Sequence of chain A:
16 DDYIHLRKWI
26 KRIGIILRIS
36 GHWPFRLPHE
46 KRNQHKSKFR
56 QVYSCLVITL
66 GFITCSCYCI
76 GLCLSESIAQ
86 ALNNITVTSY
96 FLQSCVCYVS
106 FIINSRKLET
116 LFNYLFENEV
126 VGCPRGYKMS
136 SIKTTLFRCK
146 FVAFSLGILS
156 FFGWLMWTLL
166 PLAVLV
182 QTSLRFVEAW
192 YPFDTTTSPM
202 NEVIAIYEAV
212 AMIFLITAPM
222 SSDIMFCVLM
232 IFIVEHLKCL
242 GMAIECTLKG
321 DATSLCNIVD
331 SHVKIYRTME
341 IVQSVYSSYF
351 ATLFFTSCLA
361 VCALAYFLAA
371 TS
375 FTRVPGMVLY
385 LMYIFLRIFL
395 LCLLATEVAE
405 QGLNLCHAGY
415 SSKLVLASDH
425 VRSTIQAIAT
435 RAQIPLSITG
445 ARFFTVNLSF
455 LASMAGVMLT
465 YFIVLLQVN

Contacts between the two chains:
Residue Y414 in chain B interacts with residue A431 in chain A (closest heavy-atom distance 4.1 Å).
Residue Q430 in chain B interacts with residue T434 in chain A (closest heavy-atom distance 3.3 Å).
Residue S416 in chain B is in contact with residue D330 in chain A (closest heavy-atom distance 3.8 Å).
Residue L397 in chain B is in contact with residue R446 in chain A (closest heavy-atom distance 4.0 Å).
Residue S416 in chain B interacts with residue V329 in chain A (closest heavy-atom distance 4.1 Å).
Residue Q437 in chain B interacts with residue T434 in chain A (closest heavy-atom distance 3.5 Å).
Residue F393 in chain B interacts with residue F447 in chain A (closest heavy-atom distance 3.9 Å).
Residue Q430 in chain B interacts with residue Q430 in chain A (closest heavy-atom distance 4.0 Å).
Residue Y414 in chain B is in contact with residue I432 in chain A (closest heavy-atom distance 3.4 Å).
Residue V419 in chain B interacts with residue H424 in chain A (closest heavy-atom distance 2.9 Å).
Residue V468 in chain B interacts with residue V468 in chain A (closest heavy-atom distance 4.8 Å).
Residue L420 in chain B is in contact with residue H424 in chain A (closest heavy-atom distance 5.0 Å).
Residue L420 in chain B interacts with residue C326 in chain A (closest heavy-atom distance 4.8 Å).
Residue L452 in chain B contacts residue A445 in chain A (closest heavy-atom distance 4.9 Å).
Residue Q430 in chain B interacts with residue A431 in chain A (closest heavy-atom distance 4.3 Å).
Residue Q471 in chain B interacts with residue L469 in chain A (closest heavy-atom distance 4.4 Å).
Residue I467 in chain B interacts with residue L469 in chain A (closest heavy-atom distance 4.7 Å).
Residue A412 in chain B interacts with residue R435 in chain A (closest heavy-atom distance 3.3 Å).
Residue Q437 in chain B contacts residue Q437 in chain A (closest heavy-atom distance 3.8 Å).
Residue H411 in chain B is in contact with residue R435 in chain A (closest heavy-atom distance 3.7 Å).
Residue Q430 in chain B interacts with residue R435 in chain A (closest heavy-atom distance 4.6 Å).
Residue H411 in chain B is in contact with residue I438 in chain A (closest heavy-atom distance 3.4 Å).
Residue V472 in chain B contacts residue V472 in chain A (closest heavy-atom distance 3.7 Å).
Residue V419 in chain B interacts with residue C326 in chain A (closest heavy-atom distance 4.2 Å).
Residue S416 in chain B contacts residue C326 in chain A (closest heavy-atom distance 3.2 Å).
Residue I467 in chain B contacts residue Y465 in chain A (closest heavy-atom distance 3.6 Å).
Residue V472 in chain B is in contact with residue N473 in chain A (closest heavy-atom distance 3.9 Å).
Residue C410 in chain B interacts with residue I438 in chain A (closest heavy-atom distance 3.8 Å).
Residue V419 in chain B interacts with residue L325 in chain A (closest heavy-atom distance 4.1 Å).
Residue T400 in chain B contacts residue R446 in chain A (closest heavy-atom distance 4.9 Å).
Residue S415 in chain B is in contact with residue V329 in chain A (closest heavy-atom distance 3.3 Å).
Residue Y414 in chain B interacts with residue V333 in chain A (closest heavy-atom distance 3.6 Å).
Residue A456 in chain B is in contact with residue F447 in chain A (closest heavy-atom distance 4.4 Å).
Residue V419 in chain B contacts residue V329 in chain A (closest heavy-atom distance 4.1 Å).
Residue C410 in chain B is in contact with residue R435 in chain A (closest heavy-atom distance 3.9 Å).
Residue V419 in chain B is in contact with residue A322 in chain A (closest heavy-atom distance 4.6 Å).
Residue Q471 in chain B contacts residue N473 in chain A (closest heavy-atom distance 3.7 Å).
Residue L418 in chain B interacts with residue A431 in chain A (closest heavy-atom distance 4.4 Å).
Residue R426 in chain B contacts residue H424 in chain A (closest heavy-atom distance 4.1 Å).
Residue I429 in chain B is in contact with residue R435 in chain A (closest heavy-atom distance 3.4 Å).
Residue V468 in chain B is in contact with residue L469 in chain A (closest heavy-atom distance 3.7 Å).
Residue R426 in chain B interacts with residue T428 in chain A (closest heavy-atom distance 4.8 Å).
Residue L452 in chain B contacts residue F447 in chain A (closest heavy-atom distance 3.6 Å).
Residue E404 in chain B contacts residue R446 in chain A (closest heavy-atom distance 4.8 Å).
Residue S453 in chain B contacts residue F447 in chain A (closest heavy-atom distance 3.8 Å).
Residue S453 in chain B contacts residue R446 in chain A (closest heavy-atom distance 4.7 Å).
Residue H411 in chain B contacts residue Y336 in chain A (closest heavy-atom distance 3.3 Å).
Residue L418 in chain B contacts residue R435 in chain A (closest heavy-atom distance 4.4 Å).
Residue E401 in chain B contacts residue R446 in chain A (closest heavy-atom distance 2.4 Å).
Residue Y414 in chain B contacts residue R435 in chain A (closest heavy-atom distance 3.6 Å).
Residue L407 in chain B interacts with residue Y336 in chain A (closest heavy-atom distance 4.8 Å).
Residue L420 in chain B is in contact with residue A322 in chain A (closest heavy-atom distance 4.8 Å).
Residue R426 in chain B is in contact with residue S427 in chain A (closest heavy-atom distance 3.6 Å).
Residue L452 in chain B interacts with residue R446 in chain A (closest heavy-atom distance 3.3 Å).
Residue Y414 in chain B contacts residue V329 in chain A (closest heavy-atom distance 4.5 Å).
Residue V419 in chain B is in contact with residue T428 in chain A (closest heavy-atom distance 3.6 Å).
Residue S415 in chain B contacts residue D330 in chain A (closest heavy-atom distance 4.8 Å).
Residue A433 in chain B is in contact with residue R435 in chain A (closest heavy-atom distance 4.0 Å).
Residue Y414 in chain B is in contact with residue H332 in chain A (closest heavy-atom distance 3.2 Å).
Residue Q437 in chain B contacts residue I438 in chain A (closest heavy-atom distance 4.4 Å).

Sequence of chain B:
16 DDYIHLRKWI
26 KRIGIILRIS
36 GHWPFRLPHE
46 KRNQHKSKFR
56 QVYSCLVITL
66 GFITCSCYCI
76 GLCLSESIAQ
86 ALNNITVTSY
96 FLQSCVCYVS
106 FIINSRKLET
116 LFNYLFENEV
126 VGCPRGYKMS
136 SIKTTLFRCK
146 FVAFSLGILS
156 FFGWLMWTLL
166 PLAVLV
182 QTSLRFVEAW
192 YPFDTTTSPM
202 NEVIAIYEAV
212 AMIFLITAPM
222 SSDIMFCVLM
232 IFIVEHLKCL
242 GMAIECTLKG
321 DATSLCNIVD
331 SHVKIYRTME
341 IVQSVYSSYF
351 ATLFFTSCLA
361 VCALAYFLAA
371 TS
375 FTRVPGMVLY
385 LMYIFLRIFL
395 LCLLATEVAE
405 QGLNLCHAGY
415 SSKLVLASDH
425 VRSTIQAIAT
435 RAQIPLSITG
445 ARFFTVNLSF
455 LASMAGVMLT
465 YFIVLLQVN

These two protein chains interact to form a complex.